Sequence of protein 2:
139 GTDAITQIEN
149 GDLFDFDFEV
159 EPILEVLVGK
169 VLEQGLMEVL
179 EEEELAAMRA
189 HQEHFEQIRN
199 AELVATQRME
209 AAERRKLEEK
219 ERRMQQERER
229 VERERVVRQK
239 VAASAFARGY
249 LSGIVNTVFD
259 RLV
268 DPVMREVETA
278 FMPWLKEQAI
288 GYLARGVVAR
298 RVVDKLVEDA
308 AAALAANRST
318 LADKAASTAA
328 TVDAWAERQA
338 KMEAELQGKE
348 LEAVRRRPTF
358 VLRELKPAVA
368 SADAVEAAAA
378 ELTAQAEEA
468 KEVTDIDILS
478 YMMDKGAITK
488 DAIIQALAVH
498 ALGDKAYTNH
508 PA

Residue-level contacts at the interface:
Residue M207 in protein 2 contacts residue R133 in protein 1 (closest heavy-atom distance 4.8 Å).
Residue E200 in protein 2 interacts with residue V135 in protein 1 (closest heavy-atom distance 4.9 Å).
Residue R212 in protein 2 contacts residue F184 in protein 1 (closest heavy-atom distance 4.9 Å).
Residue E211 in protein 2 interacts with residue F184 in protein 1 (closest heavy-atom distance 3.9 Å).
Residue L215 in protein 2 interacts with residue H182 in protein 1 (closest heavy-atom distance 3.6 Å).
Residue V229 in protein 2 interacts with residue D207 in protein 1 (closest heavy-atom distance 4.7 Å).
Residue E225 in protein 2 contacts residue V210 in protein 1 (closest heavy-atom distance 3.2 Å).
Residue E211 in protein 2 interacts with residue E140 in protein 1 (closest heavy-atom distance 4.8 Å).
Residue M222 in protein 2 is in contact with residue V204 in protein 1 (closest heavy-atom distance 3.7 Å).
Residue E211 in protein 2 interacts with residue R133 in protein 1 (closest heavy-atom distance 2.9 Å).
Residue R212 in protein 2 is in contact with residue L173 in protein 1 (closest heavy-atom distance 3.8 Å).
Residue M207 in protein 2 contacts residue V135 in protein 1 (closest heavy-atom distance 3.5 Å).
Residue V229 in protein 2 interacts with residue H208 in protein 1 (closest heavy-atom distance 3.5 Å).
Residue E208 in protein 2 is in contact with residue F184 in protein 1 (closest heavy-atom distance 4.2 Å).
Residue T204 in protein 2 interacts with residue V135 in protein 1 (closest heavy-atom distance 3.6 Å).
Residue M207 in protein 2 is in contact with residue H220 in protein 1 (closest heavy-atom distance 4.5 Å).
Residue E200 in protein 2 contacts residue L136 in protein 1 (closest heavy-atom distance 4.2 Å).
Residue R221 in protein 2 is in contact with residue H209 in protein 1 (closest heavy-atom distance 4.4 Å).
Residue K218 in protein 2 contacts residue E201 in protein 1 (closest heavy-atom distance 4.9 Å).
Residue E219 in protein 2 interacts with residue H182 in protein 1 (closest heavy-atom distance 4.8 Å).
Residue K218 in protein 2 contacts residue F215 in protein 1 (closest heavy-atom distance 3.5 Å).
Residue M207 in protein 2 interacts with residue D138 in protein 1 (closest heavy-atom distance 4.1 Å).
Residue R212 in protein 2 is in contact with residue V183 in protein 1 (closest heavy-atom distance 4.6 Å).
Residue E211 in protein 2 interacts with residue H220 in protein 1 (closest heavy-atom distance 3.4 Å).
Residue R228 in protein 2 contacts residue H209 in protein 1 (closest heavy-atom distance 3.3 Å).
Residue R212 in protein 2 interacts with residue H182 in protein 1 (closest heavy-atom distance 3.0 Å).
Residue E225 in protein 2 contacts residue H208 in protein 1 (closest heavy-atom distance 2.8 Å).
Residue E217 in protein 2 interacts with residue Y214 in protein 1 (closest heavy-atom distance 4.0 Å).
Residue K214 in protein 2 contacts residue I216 in protein 1 (closest heavy-atom distance 3.9 Å).
Residue E211 in protein 2 interacts with residue R131 in protein 1 (closest heavy-atom distance 3.9 Å).
Residue K214 in protein 2 interacts with residue R131 in protein 1 (closest heavy-atom distance 2.8 Å).
Residue R228 in protein 2 is in contact with residue D207 in protein 1 (closest heavy-atom distance 4.2 Å).
Residue R226 in protein 2 contacts residue H208 in protein 1 (closest heavy-atom distance 3.4 Å).
Residue E211 in protein 2 is in contact with residue L173 in protein 1 (closest heavy-atom distance 4.0 Å).
Residue L215 in protein 2 interacts with residue L173 in protein 1 (closest heavy-atom distance 3.7 Å).
Residue M222 in protein 2 contacts residue F205 in protein 1 (closest heavy-atom distance 3.3 Å).
Residue R228 in protein 2 interacts with residue H208 in protein 1 (closest heavy-atom distance 2.6 Å).
Residue R221 in protein 2 is in contact with residue P211 in protein 1 (closest heavy-atom distance 4.7 Å).
Residue K218 in protein 2 contacts residue F205 in protein 1 (closest heavy-atom distance 4.4 Å).
Residue E225 in protein 2 contacts residue H209 in protein 1 (closest heavy-atom distance 3.7 Å).
Residue E208 in protein 2 interacts with residue H220 in protein 1 (closest heavy-atom distance 4.0 Å).
Residue R221 in protein 2 contacts residue V210 in protein 1 (closest heavy-atom distance 3.5 Å).
Residue E211 in protein 2 contacts residue V218 in protein 1 (closest heavy-atom distance 3.2 Å).
Residue E208 in protein 2 contacts residue Y222 in protein 1 (closest heavy-atom distance 2.2 Å).
Residue L215 in protein 2 contacts residue F215 in protein 1 (closest heavy-atom distance 3.8 Å).
Residue M222 in protein 2 contacts residue V210 in protein 1 (closest heavy-atom distance 4.6 Å).
Residue M222 in protein 2 is in contact with residue H208 in protein 1 (closest heavy-atom distance 4.8 Å).
Residue R226 in protein 2 interacts with residue E201 in protein 1 (closest heavy-atom distance 4.7 Å).
Residue K218 in protein 2 is in contact with residue Y214 in protein 1 (closest heavy-atom distance 3.8 Å).
Residue R226 in protein 2 contacts residue V204 in protein 1 (closest heavy-atom distance 4.2 Å).
Residue K214 in protein 2 contacts residue F215 in protein 1 (closest heavy-atom distance 3.2 Å).
Residue T204 in protein 2 contacts residue Y222 in protein 1 (closest heavy-atom distance 3.8 Å).
Residue R221 in protein 2 interacts with residue Y214 in protein 1 (closest heavy-atom distance 3.5 Å).

Sequence of protein 1:
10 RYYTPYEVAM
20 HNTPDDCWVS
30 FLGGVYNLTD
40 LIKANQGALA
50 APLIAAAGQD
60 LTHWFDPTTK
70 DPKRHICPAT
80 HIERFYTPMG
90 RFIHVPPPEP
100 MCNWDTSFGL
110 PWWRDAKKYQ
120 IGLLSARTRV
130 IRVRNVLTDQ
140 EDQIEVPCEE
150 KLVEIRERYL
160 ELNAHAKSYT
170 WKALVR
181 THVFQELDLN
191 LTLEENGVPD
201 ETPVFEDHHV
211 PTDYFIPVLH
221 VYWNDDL

This data describes a binding interaction between two proteins.